These two protein chains interact to form a complex.

Interface contacts:
Residue T70 in protein 2 is in contact with residue W12 in protein 1 (closest heavy-atom distance 3.7 Å).
Residue F156 in protein 2 contacts residue I30 in protein 1 (closest heavy-atom distance 4.1 Å).
Residue R238 in protein 2 contacts residue A32 in protein 1 (closest heavy-atom distance 3.0 Å).
Residue I154 in protein 2 contacts residue I30 in protein 1 (closest heavy-atom distance 4.0 Å).
Residue L228 in protein 2 is in contact with residue I30 in protein 1 (closest heavy-atom distance 3.5 Å).
Residue I235 in protein 2 is in contact with residue Y8 in protein 1 (closest heavy-atom distance 3.5 Å).
Residue E225 in protein 2 is in contact with residue T31 in protein 1 (closest heavy-atom distance 3.4 Å).
Residue R238 in protein 2 is in contact with residue Y8 in protein 1 (closest heavy-atom distance 3.0 Å).
Residue N234 in protein 2 contacts residue R5 in protein 1 (closest heavy-atom distance 3.8 Å).
Residue L241 in protein 2 contacts residue A32 in protein 1 (closest heavy-atom distance 3.6 Å).
Residue E232 in protein 2 interacts with residue F3 in protein 1 (closest heavy-atom distance 3.9 Å).
Residue I237 in protein 2 interacts with residue I10 in protein 1 (closest heavy-atom distance 4.0 Å).
Residue Y239 in protein 2 is in contact with residue I10 in protein 1 (closest heavy-atom distance 3.8 Å).
Residue K135 in protein 2 is in contact with residue I10 in protein 1 (closest heavy-atom distance 4.1 Å).
Residue F156 in protein 2 interacts with residue T31 in protein 1 (closest heavy-atom distance 3.9 Å).
Residue Y239 in protein 2 interacts with residue W12 in protein 1 (closest heavy-atom distance 3.7 Å).
Residue C233 in protein 2 contacts residue R5 in protein 1 (closest heavy-atom distance 3.6 Å).
Residue I235 in protein 2 is in contact with residue R5 in protein 1 (closest heavy-atom distance 4.0 Å).
Residue C233 in protein 2 contacts residue I30 in protein 1 (closest heavy-atom distance 3.6 Å).
Residue G240 in protein 2 is in contact with residue W12 in protein 1 (closest heavy-atom distance 3.4 Å).
Residue K135 in protein 2 interacts with residue V19 in protein 1 (closest heavy-atom distance 3.9 Å).
Residue T139 in protein 2 interacts with residue Y8 in protein 1 (closest heavy-atom distance 3.5 Å).
Residue C233 in protein 2 is in contact with residue F3 in protein 1 (closest heavy-atom distance 3.7 Å).
Residue K231 in protein 2 is in contact with residue S26 in protein 1 (closest heavy-atom distance 4.0 Å).
Residue F156 in protein 2 contacts residue A32 in protein 1 (closest heavy-atom distance 3.8 Å).
Residue R238 in protein 2 is in contact with residue T31 in protein 1 (closest heavy-atom distance 3.0 Å).
Residue I235 in protein 2 contacts residue R6 in protein 1 (closest heavy-atom distance 3.3 Å).
Residue R238 in protein 2 contacts residue A33 in protein 1 (closest heavy-atom distance 3.2 Å).
Residue N234 in protein 2 contacts residue F3 in protein 1 (closest heavy-atom distance 3.5 Å).
Residue K132 in protein 2 interacts with residue V17 in protein 1 (closest heavy-atom distance 3.6 Å).
Residue R146 in protein 2 is in contact with residue E50 in protein 1 (closest heavy-atom distance 3.4 Å).
Residue T243 in protein 2 interacts with residue W12 in protein 1 (closest heavy-atom distance 4.0 Å).
Residue V236 in protein 2 is in contact with residue E7 in protein 1 (closest heavy-atom distance 3.5 Å).
Residue K135 in protein 2 contacts residue V17 in protein 1 (closest heavy-atom distance 3.9 Å).
Residue I230 in protein 2 contacts residue I30 in protein 1 (closest heavy-atom distance 3.4 Å).
Residue N234 in protein 2 interacts with residue R6 in protein 1 (closest heavy-atom distance 3.1 Å).
Residue K132 in protein 2 contacts residue G14 in protein 1 (closest heavy-atom distance 3.0 Å).
Residue E131 in protein 2 interacts with residue D15 in protein 1 (closest heavy-atom distance 3.1 Å).
Residue K132 in protein 2 is in contact with residue W12 in protein 1 (closest heavy-atom distance 3.5 Å).
Residue T139 in protein 2 is in contact with residue I10 in protein 1 (closest heavy-atom distance 4.1 Å).
Residue R238 in protein 2 interacts with residue A34 in protein 1 (closest heavy-atom distance 3.9 Å).
Residue D229 in protein 2 contacts residue P29 in protein 1 (closest heavy-atom distance 3.5 Å).
Residue G240 in protein 2 is in contact with residue I10 in protein 1 (closest heavy-atom distance 2.7 Å).
Residue R238 in protein 2 interacts with residue E7 in protein 1 (closest heavy-atom distance 2.5 Å).
Residue D229 in protein 2 is in contact with residue I30 in protein 1 (closest heavy-atom distance 2.7 Å).
Residue E225 in protein 2 contacts residue A32 in protein 1 (closest heavy-atom distance 2.9 Å).
Residue K132 in protein 2 interacts with residue D15 in protein 1 (closest heavy-atom distance 2.8 Å).
Residue V236 in protein 2 interacts with residue Y8 in protein 1 (closest heavy-atom distance 2.9 Å).
Residue I237 in protein 2 is in contact with residue Y8 in protein 1 (closest heavy-atom distance 3.9 Å).
Residue R238 in protein 2 contacts residue I10 in protein 1 (closest heavy-atom distance 2.7 Å).
Residue N130 in protein 2 is in contact with residue D15 in protein 1 (closest heavy-atom distance 3.8 Å).
Residue L136 in protein 2 is in contact with residue I10 in protein 1 (closest heavy-atom distance 3.9 Å).
Residue R238 in protein 2 contacts residue S9 in protein 1 (closest heavy-atom distance 3.6 Å).
Residue R238 in protein 2 interacts with residue W22 in protein 1 (closest heavy-atom distance 4.1 Å).
Residue V236 in protein 2 is in contact with residue I30 in protein 1 (closest heavy-atom distance 4.1 Å).
Residue T222 in protein 2 interacts with residue A32 in protein 1 (closest heavy-atom distance 3.8 Å).
Residue K231 in protein 2 contacts residue F3 in protein 1 (closest heavy-atom distance 3.4 Å).
Residue E131 in protein 2 is in contact with residue V17 in protein 1 (closest heavy-atom distance 3.6 Å).
Residue V236 in protein 2 is in contact with residue R5 in protein 1 (closest heavy-atom distance 3.9 Å).
Residue V236 in protein 2 contacts residue R6 in protein 1 (closest heavy-atom distance 3.0 Å).

Sequence of protein 1:
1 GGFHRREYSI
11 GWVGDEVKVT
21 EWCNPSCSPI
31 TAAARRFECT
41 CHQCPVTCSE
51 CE

Sequence of protein 2:
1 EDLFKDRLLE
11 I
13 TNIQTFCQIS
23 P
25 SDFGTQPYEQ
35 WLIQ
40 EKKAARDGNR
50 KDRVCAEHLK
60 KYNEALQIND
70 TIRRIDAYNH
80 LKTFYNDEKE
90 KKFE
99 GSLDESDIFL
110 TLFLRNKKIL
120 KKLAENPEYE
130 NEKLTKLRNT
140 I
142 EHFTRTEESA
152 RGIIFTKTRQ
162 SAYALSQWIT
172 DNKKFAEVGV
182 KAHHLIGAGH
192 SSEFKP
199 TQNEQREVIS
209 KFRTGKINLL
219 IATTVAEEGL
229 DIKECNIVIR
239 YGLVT